Sequence of protein 1:
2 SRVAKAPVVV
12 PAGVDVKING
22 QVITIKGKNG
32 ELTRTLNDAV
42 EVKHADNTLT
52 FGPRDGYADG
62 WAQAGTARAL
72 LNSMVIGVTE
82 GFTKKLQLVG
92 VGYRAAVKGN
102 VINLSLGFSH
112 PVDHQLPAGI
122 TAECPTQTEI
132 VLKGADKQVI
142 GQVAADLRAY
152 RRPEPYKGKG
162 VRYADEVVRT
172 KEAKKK

Residue-level contacts at the interface:
Residue E504 in protein 2 contacts residue V92 in protein 1 (closest heavy-atom distance 3.5 Å).
Residue D472 in protein 2 interacts with residue V92 in protein 1 (closest heavy-atom distance 5.0 Å).
Residue E504 in protein 2 is in contact with residue G93 in protein 1 (closest heavy-atom distance 4.2 Å).

Sequence of protein 2:
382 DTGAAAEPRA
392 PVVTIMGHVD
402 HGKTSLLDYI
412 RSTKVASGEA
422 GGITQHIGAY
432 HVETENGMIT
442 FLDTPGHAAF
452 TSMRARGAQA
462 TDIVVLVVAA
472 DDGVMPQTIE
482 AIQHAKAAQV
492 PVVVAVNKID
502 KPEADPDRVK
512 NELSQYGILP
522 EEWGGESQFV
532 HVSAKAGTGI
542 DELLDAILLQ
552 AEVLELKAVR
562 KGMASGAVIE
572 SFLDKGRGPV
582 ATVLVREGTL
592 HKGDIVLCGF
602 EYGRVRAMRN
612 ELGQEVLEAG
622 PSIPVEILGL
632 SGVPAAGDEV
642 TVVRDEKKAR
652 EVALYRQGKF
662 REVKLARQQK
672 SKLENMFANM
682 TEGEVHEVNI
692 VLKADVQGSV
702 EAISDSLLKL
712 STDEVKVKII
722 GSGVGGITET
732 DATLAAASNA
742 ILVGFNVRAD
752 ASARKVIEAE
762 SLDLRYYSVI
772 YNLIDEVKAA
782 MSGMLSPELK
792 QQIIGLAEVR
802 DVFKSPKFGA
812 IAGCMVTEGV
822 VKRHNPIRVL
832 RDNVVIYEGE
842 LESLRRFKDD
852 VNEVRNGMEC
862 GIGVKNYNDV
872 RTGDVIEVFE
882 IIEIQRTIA

This data describes a binding interaction between two proteins.